Interface contacts:
Residue W147 in protein 2 interacts with residue L8 in protein 1 (closest heavy-atom distance 4.0 Å).
Residue S99 in protein 2 is in contact with residue F5 in protein 1 (closest heavy-atom distance 4.2 Å).
Residue L81 in protein 2 interacts with residue L8 in protein 1 (closest heavy-atom distance 2.8 Å).
Residue Y7 in protein 2 is in contact with residue N2 in protein 1 (closest heavy-atom distance 3.5 Å).
Residue E24 in protein 2 is in contact with residue N2 in protein 1 (closest heavy-atom distance 3.0 Å).
Residue V9 in protein 2 contacts residue N2 in protein 1 (closest heavy-atom distance 3.9 Å).
Residue I95 in protein 2 is in contact with residue L8 in protein 1 (closest heavy-atom distance 4.8 Å).
Residue T80 in protein 2 is in contact with residue L8 in protein 1 (closest heavy-atom distance 3.9 Å).
Residue Y123 in protein 2 contacts residue L8 in protein 1 (closest heavy-atom distance 4.0 Å).
Residue Q114 in protein 2 interacts with residue F5 in protein 1 (closest heavy-atom distance 3.5 Å).
Residue D77 in protein 2 is in contact with residue L8 in protein 1 (closest heavy-atom distance 2.8 Å).
Residue Y84 in protein 2 contacts residue L8 in protein 1 (closest heavy-atom distance 2.6 Å).
Residue V97 in protein 2 contacts residue F5 in protein 1 (closest heavy-atom distance 3.9 Å).
Residue W167 in protein 2 is in contact with residue G1 in protein 1 (closest heavy-atom distance 3.3 Å).
Residue S73 in protein 2 interacts with residue Y6 in protein 1 (closest heavy-atom distance 4.2 Å).
Residue N70 in protein 2 contacts residue S4 in protein 1 (closest heavy-atom distance 3.5 Å).
Residue K66 in protein 2 is in contact with residue Y3 in protein 1 (closest heavy-atom distance 3.8 Å).
Residue K146 in protein 2 contacts residue L8 in protein 1 (closest heavy-atom distance 3.8 Å).
Residue Y116 in protein 2 interacts with residue L8 in protein 1 (closest heavy-atom distance 4.0 Å).
Residue F74 in protein 2 is in contact with residue F5 in protein 1 (closest heavy-atom distance 3.8 Å).
Residue E63 in protein 2 is in contact with residue G1 in protein 1 (closest heavy-atom distance 4.0 Å).
Residue Y116 in protein 2 interacts with residue F5 in protein 1 (closest heavy-atom distance 3.4 Å).
Residue Y159 in protein 2 interacts with residue N2 in protein 1 (closest heavy-atom distance 3.5 Å).
Residue Y7 in protein 2 contacts residue G1 in protein 1 (closest heavy-atom distance 2.9 Å).
Residue L156 in protein 2 is in contact with residue Y3 in protein 1 (closest heavy-atom distance 3.3 Å).
Residue Y159 in protein 2 contacts residue Y3 in protein 1 (closest heavy-atom distance 3.5 Å).
Residue Y45 in protein 2 is in contact with residue N2 in protein 1 (closest heavy-atom distance 4.3 Å).
Residue S99 in protein 2 contacts residue N2 in protein 1 (closest heavy-atom distance 4.5 Å).
Residue N70 in protein 2 is in contact with residue F5 in protein 1 (closest heavy-atom distance 2.9 Å).
Residue D77 in protein 2 interacts with residue A7 in protein 1 (closest heavy-atom distance 3.2 Å).
Residue L5 in protein 2 contacts residue G1 in protein 1 (closest heavy-atom distance 4.2 Å).
Residue V76 in protein 2 is in contact with residue A7 in protein 1 (closest heavy-atom distance 4.6 Å).
Residue Y116 in protein 2 is in contact with residue Y6 in protein 1 (closest heavy-atom distance 4.2 Å).
Residue N70 in protein 2 contacts residue Y3 in protein 1 (closest heavy-atom distance 3.1 Å).
Residue K66 in protein 2 interacts with residue G1 in protein 1 (closest heavy-atom distance 4.0 Å).
Residue Q114 in protein 2 interacts with residue Y3 in protein 1 (closest heavy-atom distance 3.5 Å).
Residue E63 in protein 2 contacts residue N2 in protein 1 (closest heavy-atom distance 4.1 Å).
Residue D77 in protein 2 contacts residue Y6 in protein 1 (closest heavy-atom distance 4.7 Å).
Residue Y171 in protein 2 is in contact with residue G1 in protein 1 (closest heavy-atom distance 2.7 Å).
Residue V9 in protein 2 is in contact with residue F5 in protein 1 (closest heavy-atom distance 4.4 Å).
Residue R155 in protein 2 interacts with residue Y6 in protein 1 (closest heavy-atom distance 3.8 Å).
Residue S99 in protein 2 interacts with residue Y3 in protein 1 (closest heavy-atom distance 4.4 Å).
Residue W147 in protein 2 interacts with residue Y6 in protein 1 (closest heavy-atom distance 4.0 Å).
Residue K66 in protein 2 contacts residue N2 in protein 1 (closest heavy-atom distance 2.8 Å).
Residue E152 in protein 2 contacts residue Y3 in protein 1 (closest heavy-atom distance 2.7 Å).
Residue R155 in protein 2 contacts residue Y3 in protein 1 (closest heavy-atom distance 3.1 Å).
Residue S73 in protein 2 interacts with residue F5 in protein 1 (closest heavy-atom distance 3.1 Å).
Residue Y159 in protein 2 interacts with residue G1 in protein 1 (closest heavy-atom distance 2.6 Å).
Residue E152 in protein 2 interacts with residue Y6 in protein 1 (closest heavy-atom distance 4.0 Å).
Residue K66 in protein 2 interacts with residue S4 in protein 1 (closest heavy-atom distance 3.6 Å).
Residue N70 in protein 2 contacts residue N2 in protein 1 (closest heavy-atom distance 4.1 Å).
Residue Y59 in protein 2 is in contact with residue G1 in protein 1 (closest heavy-atom distance 4.4 Å).
Residue T143 in protein 2 contacts residue L8 in protein 1 (closest heavy-atom distance 2.7 Å).
Residue R155 in protein 2 is in contact with residue S4 in protein 1 (closest heavy-atom distance 2.8 Å).
Residue S73 in protein 2 is in contact with residue A7 in protein 1 (closest heavy-atom distance 4.2 Å).
Residue R155 in protein 2 contacts residue F5 in protein 1 (closest heavy-atom distance 4.2 Å).
Residue W147 in protein 2 contacts residue A7 in protein 1 (closest heavy-atom distance 3.0 Å).

Sequence of protein 2:
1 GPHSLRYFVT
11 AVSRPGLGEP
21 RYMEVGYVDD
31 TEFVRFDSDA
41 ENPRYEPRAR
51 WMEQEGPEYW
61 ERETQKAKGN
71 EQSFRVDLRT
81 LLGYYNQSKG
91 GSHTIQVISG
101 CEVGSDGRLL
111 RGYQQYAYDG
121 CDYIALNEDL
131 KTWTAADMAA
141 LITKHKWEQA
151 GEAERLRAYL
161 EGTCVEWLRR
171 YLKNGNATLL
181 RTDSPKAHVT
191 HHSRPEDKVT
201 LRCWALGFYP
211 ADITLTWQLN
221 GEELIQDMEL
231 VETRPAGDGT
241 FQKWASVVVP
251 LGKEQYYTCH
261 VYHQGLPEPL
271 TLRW

Sequence of protein 1:
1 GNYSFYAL

The following describes two proteins that form a bound complex.